Interface contacts:
Residue I54 in chain B is in contact with residue L7 in chain A (closest heavy-atom distance 4.3 Å).
Residue V72 in chain B interacts with residue H5 in chain A (closest heavy-atom distance 3.2 Å).
Residue K58 in chain B is in contact with residue Q9 in chain A (closest heavy-atom distance 4.7 Å).
Residue L68 in chain B interacts with residue H5 in chain A (closest heavy-atom distance 2.8 Å).
Residue E238 in chain B contacts residue K2 in chain A (closest heavy-atom distance 4.9 Å).
Residue V72 in chain B is in contact with residue L8 in chain A (closest heavy-atom distance 4.6 Å).
Residue I54 in chain B contacts residue L4 in chain A (closest heavy-atom distance 3.7 Å).
Residue L235 in chain B is in contact with residue L4 in chain A (closest heavy-atom distance 3.6 Å).
Residue H69 in chain B interacts with residue H5 in chain A (closest heavy-atom distance 3.7 Å).
Residue M239 in chain B interacts with residue L4 in chain A (closest heavy-atom distance 3.7 Å).
Residue V72 in chain B contacts residue L4 in chain A (closest heavy-atom distance 3.5 Å).
Residue K58 in chain B is in contact with residue L7 in chain A (closest heavy-atom distance 3.5 Å).
Residue I54 in chain B interacts with residue L8 in chain A (closest heavy-atom distance 3.4 Å).
Residue K58 in chain B is in contact with residue L8 in chain A (closest heavy-atom distance 3.3 Å).
Residue E76 in chain B contacts residue L4 in chain A (closest heavy-atom distance 4.0 Å).
Residue Q71 in chain B contacts residue L8 in chain A (closest heavy-atom distance 4.0 Å).
Residue D234 in chain B interacts with residue I3 in chain A (closest heavy-atom distance 3.2 Å).
Residue F63 in chain B is in contact with residue L8 in chain A (closest heavy-atom distance 4.3 Å).
Residue L235 in chain B interacts with residue I3 in chain A (closest heavy-atom distance 3.6 Å).
Residue L75 in chain B interacts with residue L8 in chain A (closest heavy-atom distance 3.6 Å).
Residue L235 in chain B is in contact with residue L7 in chain A (closest heavy-atom distance 3.9 Å).
Residue K58 in chain B contacts residue D10 in chain A (closest heavy-atom distance 3.5 Å).
Residue L75 in chain B interacts with residue L4 in chain A (closest heavy-atom distance 4.2 Å).

Sequence of chain B:
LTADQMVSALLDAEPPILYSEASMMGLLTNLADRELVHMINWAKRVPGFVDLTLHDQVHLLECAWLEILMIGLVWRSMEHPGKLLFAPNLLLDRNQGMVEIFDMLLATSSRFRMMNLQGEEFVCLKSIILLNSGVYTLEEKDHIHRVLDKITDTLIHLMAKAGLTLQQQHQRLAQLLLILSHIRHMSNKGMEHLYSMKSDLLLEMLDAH

Sequence of chain A:
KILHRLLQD

The following describes two proteins that form a bound complex.